The following describes two proteins that form a bound complex.

Sequence of protein 1:
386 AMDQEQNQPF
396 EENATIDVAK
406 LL

Sequence of protein 2:
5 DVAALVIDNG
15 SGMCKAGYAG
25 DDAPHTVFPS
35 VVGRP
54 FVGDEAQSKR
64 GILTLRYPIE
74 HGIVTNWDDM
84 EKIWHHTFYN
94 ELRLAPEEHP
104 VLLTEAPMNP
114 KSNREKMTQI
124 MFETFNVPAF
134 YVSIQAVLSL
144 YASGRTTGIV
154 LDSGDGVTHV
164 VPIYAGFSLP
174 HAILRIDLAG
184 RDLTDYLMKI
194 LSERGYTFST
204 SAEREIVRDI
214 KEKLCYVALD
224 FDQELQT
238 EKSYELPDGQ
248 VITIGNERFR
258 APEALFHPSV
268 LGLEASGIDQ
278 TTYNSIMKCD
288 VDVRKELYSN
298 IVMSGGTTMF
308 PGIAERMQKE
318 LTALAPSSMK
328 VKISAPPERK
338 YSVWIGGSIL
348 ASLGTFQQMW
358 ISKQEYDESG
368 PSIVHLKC

Residue-level contacts at the interface:
Residue A27 in protein 2 contacts residue D388 in protein 1 (closest heavy-atom distance 4.5 Å).
Residue A27 in protein 2 is in contact with residue M387 in protein 1 (closest heavy-atom distance 4.7 Å).
Residue D26 in protein 2 interacts with residue D388 in protein 1 (closest heavy-atom distance 4.0 Å).
Residue D26 in protein 2 interacts with residue E390 in protein 1 (closest heavy-atom distance 3.7 Å).